Contacts between the two chains:
Residue V597 in protein 2 interacts with residue Y121 in protein 1 (closest heavy-atom distance 3.7 Å).
Residue V600 in protein 2 interacts with residue Y121 in protein 1 (closest heavy-atom distance 3.8 Å).
Residue Y645 in protein 2 interacts with residue R119 in protein 1 (closest heavy-atom distance 3.4 Å).
Residue R638 in protein 2 contacts residue G120 in protein 1 (closest heavy-atom distance 3.0 Å).
Residue I642 in protein 2 interacts with residue G120 in protein 1 (closest heavy-atom distance 3.7 Å).
Residue Y645 in protein 2 interacts with residue S117 in protein 1 (closest heavy-atom distance 3.7 Å).
Residue R601 in protein 2 is in contact with residue K122 in protein 1 (closest heavy-atom distance 3.0 Å).
Residue I642 in protein 2 is in contact with residue R119 in protein 1 (closest heavy-atom distance 3.7 Å).
Residue E641 in protein 2 contacts residue G120 in protein 1 (closest heavy-atom distance 3.7 Å).
Residue R601 in protein 2 interacts with residue T123 in protein 1 (closest heavy-atom distance 4.0 Å).
Residue E648 in protein 2 interacts with residue R119 in protein 1 (closest heavy-atom distance 3.4 Å).
Residue R601 in protein 2 interacts with residue Y121 in protein 1 (closest heavy-atom distance 4.2 Å).
Residue Y645 in protein 2 contacts residue E116 in protein 1 (closest heavy-atom distance 4.3 Å).
Residue Y780 in protein 2 contacts residue L378 in protein 1 (closest heavy-atom distance 3.6 Å).
Residue S644 in protein 2 contacts residue R119 in protein 1 (closest heavy-atom distance 4.2 Å).
Residue Y645 in protein 2 interacts with residue Y121 in protein 1 (closest heavy-atom distance 4.0 Å).
Residue I642 in protein 2 contacts residue Y121 in protein 1 (closest heavy-atom distance 4.0 Å).
Residue E641 in protein 2 interacts with residue R119 in protein 1 (closest heavy-atom distance 3.8 Å).
Residue R601 in protein 2 contacts residue L124 in protein 1 (closest heavy-atom distance 3.6 Å).
Residue E646 in protein 2 contacts residue Y121 in protein 1 (closest heavy-atom distance 2.8 Å).
Residue Y645 in protein 2 contacts residue A118 in protein 1 (closest heavy-atom distance 3.8 Å).

These two protein chains interact to form a complex.

Sequence of protein 1:
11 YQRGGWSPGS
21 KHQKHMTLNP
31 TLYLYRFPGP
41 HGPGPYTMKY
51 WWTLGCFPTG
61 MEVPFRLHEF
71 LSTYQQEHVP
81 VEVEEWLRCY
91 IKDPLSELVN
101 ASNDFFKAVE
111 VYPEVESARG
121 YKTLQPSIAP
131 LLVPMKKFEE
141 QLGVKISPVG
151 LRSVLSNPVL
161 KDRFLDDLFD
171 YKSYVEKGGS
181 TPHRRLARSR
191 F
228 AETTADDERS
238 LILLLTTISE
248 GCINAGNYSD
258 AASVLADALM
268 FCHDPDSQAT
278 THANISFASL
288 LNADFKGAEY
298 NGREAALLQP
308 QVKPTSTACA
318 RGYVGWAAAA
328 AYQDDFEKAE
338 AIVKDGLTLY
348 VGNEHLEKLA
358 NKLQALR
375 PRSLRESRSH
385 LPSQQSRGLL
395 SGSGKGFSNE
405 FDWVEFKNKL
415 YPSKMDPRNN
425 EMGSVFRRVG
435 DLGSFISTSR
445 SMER

Sequence of protein 2:
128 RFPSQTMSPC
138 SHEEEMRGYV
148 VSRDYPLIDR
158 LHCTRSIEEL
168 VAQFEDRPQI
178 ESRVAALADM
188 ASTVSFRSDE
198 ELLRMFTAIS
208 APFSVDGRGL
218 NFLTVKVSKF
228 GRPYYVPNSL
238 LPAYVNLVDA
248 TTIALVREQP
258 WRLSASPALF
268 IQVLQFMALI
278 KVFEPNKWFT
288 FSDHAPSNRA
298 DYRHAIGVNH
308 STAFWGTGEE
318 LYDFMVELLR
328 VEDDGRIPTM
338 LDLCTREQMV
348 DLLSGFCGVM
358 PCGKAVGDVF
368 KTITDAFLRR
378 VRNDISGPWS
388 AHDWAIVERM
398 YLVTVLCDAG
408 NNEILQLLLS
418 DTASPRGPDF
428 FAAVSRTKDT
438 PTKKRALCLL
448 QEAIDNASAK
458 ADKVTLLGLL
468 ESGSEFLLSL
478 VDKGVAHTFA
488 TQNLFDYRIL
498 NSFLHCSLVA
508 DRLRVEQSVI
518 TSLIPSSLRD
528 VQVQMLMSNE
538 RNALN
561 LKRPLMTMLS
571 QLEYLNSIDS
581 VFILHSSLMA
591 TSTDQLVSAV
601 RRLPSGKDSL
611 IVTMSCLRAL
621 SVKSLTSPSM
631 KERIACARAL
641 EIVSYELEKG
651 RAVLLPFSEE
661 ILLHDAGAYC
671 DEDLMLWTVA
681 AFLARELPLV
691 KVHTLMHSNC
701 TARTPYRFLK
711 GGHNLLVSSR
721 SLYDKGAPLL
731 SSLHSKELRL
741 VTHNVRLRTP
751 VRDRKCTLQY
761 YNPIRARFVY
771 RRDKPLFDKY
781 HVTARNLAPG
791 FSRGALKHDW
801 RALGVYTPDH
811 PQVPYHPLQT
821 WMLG